Sequence of the second protein:
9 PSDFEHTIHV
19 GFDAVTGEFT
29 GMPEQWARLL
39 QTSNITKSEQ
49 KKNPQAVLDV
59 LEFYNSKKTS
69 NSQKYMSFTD

Contacts between the two chains:
Residue H14 in the first protein is in contact with residue H14 in the second protein (closest heavy-atom distance 4.0 Å).
Residue F12 in the first protein interacts with residue L56 in the second protein (closest heavy-atom distance 3.4 Å).
Residue H17 in the first protein interacts with residue E13 in the second protein (closest heavy-atom distance 3.9 Å).
Residue F12 in the first protein is in contact with residue H17 in the second protein (closest heavy-atom distance 3.6 Å).
Residue V18 in the first protein contacts residue S10 in the second protein (closest heavy-atom distance 3.8 Å).
Residue F12 in the first protein interacts with residue I16 in the second protein (closest heavy-atom distance 4.4 Å).
Residue H17 in the first protein contacts residue P9 in the second protein (closest heavy-atom distance 3.4 Å).
Residue T28 in the first protein interacts with residue P9 in the second protein (closest heavy-atom distance 3.2 Å).
Residue V18 in the first protein interacts with residue F12 in the second protein (closest heavy-atom distance 2.7 Å).
Residue F12 in the first protein interacts with residue V18 in the second protein (closest heavy-atom distance 3.0 Å).
Residue F12 in the first protein interacts with residue W34 in the second protein (closest heavy-atom distance 3.5 Å).
Residue W34 in the first protein contacts residue I16 in the second protein (closest heavy-atom distance 3.6 Å).
Residue F12 in the first protein is in contact with residue Q53 in the second protein (closest heavy-atom distance 4.2 Å).
Residue H17 in the first protein is in contact with residue D11 in the second protein (closest heavy-atom distance 4.1 Å).
Residue T67 in the first protein contacts residue G19 in the second protein (closest heavy-atom distance 3.9 Å).
Residue H14 in the first protein is in contact with residue M30 in the second protein (closest heavy-atom distance 4.1 Å).
Residue L56 in the first protein is in contact with residue H14 in the second protein (closest heavy-atom distance 3.3 Å).
Residue S10 in the first protein is in contact with residue H17 in the second protein (closest heavy-atom distance 3.3 Å).
Residue Q33 in the first protein is in contact with residue T28 in the second protein (closest heavy-atom distance 4.2 Å).
Residue Q53 in the first protein is in contact with residue H14 in the second protein (closest heavy-atom distance 4.5 Å).
Residue N63 in the first protein interacts with residue T15 in the second protein (closest heavy-atom distance 4.5 Å).
Residue F12 in the first protein contacts residue E60 in the second protein (closest heavy-atom distance 4.2 Å).
Residue T67 in the first protein is in contact with residue V18 in the second protein (closest heavy-atom distance 3.6 Å).
Residue D11 in the first protein is in contact with residue E60 in the second protein (closest heavy-atom distance 3.2 Å).
Residue E13 in the first protein is in contact with residue H17 in the second protein (closest heavy-atom distance 4.1 Å).
Residue V18 in the first protein interacts with residue D11 in the second protein (closest heavy-atom distance 3.5 Å).
Residue G19 in the first protein is in contact with residue D11 in the second protein (closest heavy-atom distance 3.6 Å).
Residue I16 in the first protein is in contact with residue F12 in the second protein (closest heavy-atom distance 3.8 Å).
Residue W34 in the first protein contacts residue T15 in the second protein (closest heavy-atom distance 4.1 Å).
Residue H17 in the first protein interacts with residue F12 in the second protein (closest heavy-atom distance 3.4 Å).
Residue G19 in the first protein is in contact with residue S10 in the second protein (closest heavy-atom distance 4.2 Å).
Residue E13 in the first protein contacts residue I16 in the second protein (closest heavy-atom distance 3.3 Å).
Residue G29 in the first protein contacts residue P9 in the second protein (closest heavy-atom distance 3.8 Å).
Residue H14 in the first protein contacts residue G29 in the second protein (closest heavy-atom distance 3.0 Å).
Residue F12 in the first protein contacts residue D57 in the second protein (closest heavy-atom distance 3.7 Å).
Residue I16 in the first protein is in contact with residue E13 in the second protein (closest heavy-atom distance 3.5 Å).
Residue L56 in the first protein contacts residue F12 in the second protein (closest heavy-atom distance 3.6 Å).
Residue H14 in the first protein interacts with residue P31 in the second protein (closest heavy-atom distance 3.6 Å).
Residue H17 in the first protein interacts with residue S10 in the second protein (closest heavy-atom distance 2.9 Å).
Residue F20 in the first protein is in contact with residue F12 in the second protein (closest heavy-atom distance 4.4 Å).
Residue F20 in the first protein contacts residue D11 in the second protein (closest heavy-atom distance 3.7 Å).
Residue D11 in the first protein interacts with residue W34 in the second protein (closest heavy-atom distance 3.6 Å).
Residue T28 in the first protein contacts residue S10 in the second protein (closest heavy-atom distance 4.3 Å).
Residue E60 in the first protein interacts with residue H14 in the second protein (closest heavy-atom distance 2.7 Å).
Residue G19 in the first protein interacts with residue F12 in the second protein (closest heavy-atom distance 4.5 Å).
Residue T15 in the first protein interacts with residue T15 in the second protein (closest heavy-atom distance 4.4 Å).
Residue W34 in the first protein is in contact with residue H14 in the second protein (closest heavy-atom distance 4.4 Å).
Residue H14 in the first protein interacts with residue T15 in the second protein (closest heavy-atom distance 3.5 Å).
Residue T15 in the first protein contacts residue E13 in the second protein (closest heavy-atom distance 3.8 Å).
Residue T15 in the first protein is in contact with residue H14 in the second protein (closest heavy-atom distance 3.3 Å).
Residue N63 in the first protein is in contact with residue I16 in the second protein (closest heavy-atom distance 3.5 Å).
Residue I16 in the first protein interacts with residue H14 in the second protein (closest heavy-atom distance 2.7 Å).
Residue H14 in the first protein is in contact with residue I16 in the second protein (closest heavy-atom distance 3.1 Å).
Residue N63 in the first protein interacts with residue H17 in the second protein (closest heavy-atom distance 2.7 Å).
Residue I16 in the first protein contacts residue I16 in the second protein (closest heavy-atom distance 4.0 Å).
Residue E60 in the first protein is in contact with residue T15 in the second protein (closest heavy-atom distance 3.1 Å).
Residue D57 in the first protein interacts with residue H14 in the second protein (closest heavy-atom distance 3.2 Å).
Residue P52 in the first protein is in contact with residue F12 in the second protein (closest heavy-atom distance 4.3 Å).
Residue T67 in the first protein is in contact with residue H17 in the second protein (closest heavy-atom distance 3.3 Å).
Residue Q53 in the first protein contacts residue F12 in the second protein (closest heavy-atom distance 3.7 Å).

This data describes a binding interaction between two proteins.

Sequence of the first protein:
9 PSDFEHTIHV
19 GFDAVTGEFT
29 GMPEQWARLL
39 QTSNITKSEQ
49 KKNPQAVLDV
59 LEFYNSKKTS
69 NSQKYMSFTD